Sequence of chain A:
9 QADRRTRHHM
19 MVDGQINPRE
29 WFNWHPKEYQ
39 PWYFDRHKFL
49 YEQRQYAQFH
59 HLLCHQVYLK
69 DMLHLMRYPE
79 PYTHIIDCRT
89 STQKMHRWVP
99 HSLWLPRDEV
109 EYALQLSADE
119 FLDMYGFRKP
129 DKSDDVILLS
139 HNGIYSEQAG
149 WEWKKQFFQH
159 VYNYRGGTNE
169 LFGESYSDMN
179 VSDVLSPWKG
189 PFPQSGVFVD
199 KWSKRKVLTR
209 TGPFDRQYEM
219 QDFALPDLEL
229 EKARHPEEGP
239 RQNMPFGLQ

This data describes a binding interaction between two proteins.

Sequence of chain B:
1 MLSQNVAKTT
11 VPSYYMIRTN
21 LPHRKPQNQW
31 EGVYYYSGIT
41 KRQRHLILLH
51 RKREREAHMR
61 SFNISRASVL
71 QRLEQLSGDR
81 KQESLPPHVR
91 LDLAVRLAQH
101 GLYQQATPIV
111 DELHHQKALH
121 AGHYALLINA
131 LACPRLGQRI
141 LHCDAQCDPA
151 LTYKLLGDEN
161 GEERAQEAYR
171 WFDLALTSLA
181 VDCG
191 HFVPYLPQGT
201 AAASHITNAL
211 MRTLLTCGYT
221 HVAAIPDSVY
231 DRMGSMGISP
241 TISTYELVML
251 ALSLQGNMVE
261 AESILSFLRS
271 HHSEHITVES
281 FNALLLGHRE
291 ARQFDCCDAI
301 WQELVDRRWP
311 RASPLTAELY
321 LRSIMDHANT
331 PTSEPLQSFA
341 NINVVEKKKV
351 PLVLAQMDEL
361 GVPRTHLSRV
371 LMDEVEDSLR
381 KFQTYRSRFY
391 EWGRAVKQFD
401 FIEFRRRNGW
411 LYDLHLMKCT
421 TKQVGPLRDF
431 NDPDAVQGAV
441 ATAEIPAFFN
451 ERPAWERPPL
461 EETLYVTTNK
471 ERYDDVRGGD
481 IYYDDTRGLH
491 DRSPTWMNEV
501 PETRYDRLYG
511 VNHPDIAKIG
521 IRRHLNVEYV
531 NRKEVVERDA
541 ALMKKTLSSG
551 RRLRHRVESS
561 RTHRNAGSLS

Interface contacts:
Residue I521 in chain B interacts with residue D121 in chain A (closest heavy-atom distance 2.9 Å).
Residue R487 in chain B contacts residue H59 in chain A (closest heavy-atom distance 3.6 Å).
Residue W496 in chain B is in contact with residue Y110 in chain A (closest heavy-atom distance 3.5 Å).
Residue Y473 in chain B is in contact with residue T207 in chain A (closest heavy-atom distance 3.7 Å).
Residue Y505 in chain B is in contact with residue M122 in chain A (closest heavy-atom distance 3.6 Å).
Residue D474 in chain B is in contact with residue K199 in chain A (closest heavy-atom distance 3.5 Å).
Residue M1 in chain B is in contact with residue Y41 in chain A (closest heavy-atom distance 3.1 Å).
Residue R492 in chain B contacts residue E150 in chain A (closest heavy-atom distance 2.6 Å).
Residue W496 in chain B contacts residue E109 in chain A (closest heavy-atom distance 3.6 Å).
Residue L464 in chain B interacts with residue F155 in chain A (closest heavy-atom distance 3.5 Å).
Residue V11 in chain B interacts with residue R203 in chain A (closest heavy-atom distance 3.3 Å).
Residue V466 in chain B is in contact with residue H59 in chain A (closest heavy-atom distance 3.6 Å).
Residue M497 in chain B contacts residue Y110 in chain A (closest heavy-atom distance 3.6 Å).
Residue R532 in chain B contacts residue D117 in chain A (closest heavy-atom distance 2.9 Å).
Residue A7 in chain B is in contact with residue K35 in chain A (closest heavy-atom distance 3.7 Å).
Residue T10 in chain B interacts with residue P34 in chain A (closest heavy-atom distance 3.8 Å).
Residue T9 in chain B is in contact with residue P34 in chain A (closest heavy-atom distance 3.2 Å).
Residue I521 in chain B contacts residue M122 in chain A (closest heavy-atom distance 3.5 Å).
Residue L489 in chain B is in contact with residue K153 in chain A (closest heavy-atom distance 3.6 Å).
Residue R472 in chain B interacts with residue K199 in chain A (closest heavy-atom distance 2.7 Å).
Residue H490 in chain B is in contact with residue K153 in chain A (closest heavy-atom distance 2.9 Å).
Residue S13 in chain B is in contact with residue S201 in chain A (closest heavy-atom distance 3.2 Å).
Residue R504 in chain B contacts residue Y123 in chain A (closest heavy-atom distance 3.3 Å).
Residue G520 in chain B contacts residue D121 in chain A (closest heavy-atom distance 3.4 Å).
Residue N5 in chain B is in contact with residue P39 in chain A (closest heavy-atom distance 3.5 Å).
Residue V476 in chain B contacts residue K199 in chain A (closest heavy-atom distance 3.8 Å).
Residue G520 in chain B is in contact with residue M122 in chain A (closest heavy-atom distance 3.8 Å).
Residue T10 in chain B contacts residue D198 in chain A (closest heavy-atom distance 3.0 Å).
Residue M1 in chain B is in contact with residue D43 in chain A (closest heavy-atom distance 3.2 Å).
Residue T503 in chain B interacts with residue D106 in chain A (closest heavy-atom distance 3.4 Å).
Residue Y505 in chain B is in contact with residue L114 in chain A (closest heavy-atom distance 3.5 Å).
Residue I516 in chain B contacts residue M122 in chain A (closest heavy-atom distance 3.4 Å).
Residue H490 in chain B is in contact with residue F155 in chain A (closest heavy-atom distance 3.7 Å).
Residue R487 in chain B contacts residue Q56 in chain A (closest heavy-atom distance 3.0 Å).
Residue I516 in chain B is in contact with residue L114 in chain A (closest heavy-atom distance 3.6 Å).
Residue T463 in chain B is in contact with residue F155 in chain A (closest heavy-atom distance 3.5 Å).
Residue E471 in chain B interacts with residue K199 in chain A (closest heavy-atom distance 3.5 Å).
Residue Y473 in chain B contacts residue K35 in chain A (closest heavy-atom distance 2.8 Å).
Residue Y505 in chain B is in contact with residue Y123 in chain A (closest heavy-atom distance 2.7 Å).
Residue T503 in chain B is in contact with residue Y110 in chain A (closest heavy-atom distance 3.4 Å).
Residue R522 in chain B contacts residue D121 in chain A (closest heavy-atom distance 3.1 Å).
Residue Y473 in chain B contacts residue F196 in chain A (closest heavy-atom distance 3.6 Å).
Residue I519 in chain B contacts residue M122 in chain A (closest heavy-atom distance 3.7 Å).
Residue P12 in chain B is in contact with residue R203 in chain A (closest heavy-atom distance 3.0 Å).
Residue D475 in chain B contacts residue K202 in chain A (closest heavy-atom distance 3.1 Å).
Residue V11 in chain B is in contact with residue V205 in chain A (closest heavy-atom distance 3.7 Å).
Residue Y505 in chain B interacts with residue Y110 in chain A (closest heavy-atom distance 3.8 Å).
Residue I481 in chain B is in contact with residue K199 in chain A (closest heavy-atom distance 3.7 Å).
Residue V11 in chain B contacts residue P34 in chain A (closest heavy-atom distance 3.7 Å).
Residue E471 in chain B contacts residue F196 in chain A (closest heavy-atom distance 3.5 Å).
Residue R492 in chain B is in contact with residue E109 in chain A (closest heavy-atom distance 3.4 Å).
Residue V11 in chain B contacts residue D198 in chain A (closest heavy-atom distance 3.7 Å).
Residue R522 in chain B interacts with residue L120 in chain A (closest heavy-atom distance 3.5 Å).
Residue P12 in chain B contacts residue W29 in chain A (closest heavy-atom distance 3.7 Å).
Residue R504 in chain B contacts residue M122 in chain A (closest heavy-atom distance 3.1 Å).
Residue V6 in chain B is in contact with residue Q38 in chain A (closest heavy-atom distance 3.6 Å).
Residue Y473 in chain B contacts residue V197 in chain A (closest heavy-atom distance 3.0 Å).
Residue R532 in chain B interacts with residue L120 in chain A (closest heavy-atom distance 3.3 Å).
Residue R504 in chain B interacts with residue E107 in chain A (closest heavy-atom distance 3.2 Å).
Residue L489 in chain B interacts with residue H59 in chain A (closest heavy-atom distance 3.6 Å).